Sequence of the second protein:
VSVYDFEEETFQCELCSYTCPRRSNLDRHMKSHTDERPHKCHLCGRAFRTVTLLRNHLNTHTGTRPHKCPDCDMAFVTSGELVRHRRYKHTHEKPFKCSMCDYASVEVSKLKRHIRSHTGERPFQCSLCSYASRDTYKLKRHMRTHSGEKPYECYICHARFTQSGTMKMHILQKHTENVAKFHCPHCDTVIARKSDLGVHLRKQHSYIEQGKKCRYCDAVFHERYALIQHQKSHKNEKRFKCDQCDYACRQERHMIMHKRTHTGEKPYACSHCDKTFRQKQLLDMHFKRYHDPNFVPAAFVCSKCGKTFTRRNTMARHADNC

These two protein chains interact to form a complex.

Interface contacts:
Residue Y300 in the first protein is in contact with residue F228 in the second protein (closest heavy-atom distance 4.3 Å).
Residue R301 in the first protein contacts residue F228 in the second protein (closest heavy-atom distance 3.2 Å).
Residue R301 in the first protein contacts residue E230 in the second protein (closest heavy-atom distance 4.9 Å).
Residue R373 in the first protein interacts with residue Y226 in the second protein (closest heavy-atom distance 3.2 Å).
Residue F374 in the first protein is in contact with residue Y226 in the second protein (closest heavy-atom distance 3.1 Å).
Residue D329 in the first protein contacts residue V225 in the second protein (closest heavy-atom distance 3.3 Å).
Residue W337 in the first protein contacts residue V225 in the second protein (closest heavy-atom distance 4.8 Å).
Residue G336 in the first protein contacts residue Y226 in the second protein (closest heavy-atom distance 3.1 Å).
Residue Y300 in the first protein interacts with residue E230 in the second protein (closest heavy-atom distance 3.6 Å).
Residue K333 in the first protein contacts residue V225 in the second protein (closest heavy-atom distance 4.6 Å).
Residue V297 in the first protein contacts residue E230 in the second protein (closest heavy-atom distance 4.1 Å).
Residue W337 in the first protein interacts with residue Y226 in the second protein (closest heavy-atom distance 3.2 Å).
Residue L332 in the first protein contacts residue Y226 in the second protein (closest heavy-atom distance 4.5 Å).
Residue W337 in the first protein is in contact with residue F228 in the second protein (closest heavy-atom distance 4.0 Å).
Residue K333 in the first protein contacts residue Y226 in the second protein (closest heavy-atom distance 3.5 Å).
Residue W337 in the first protein contacts residue D227 in the second protein (closest heavy-atom distance 4.9 Å).
Residue R373 in the first protein contacts residue V223 in the second protein (closest heavy-atom distance 3.4 Å).

Sequence of the first protein:
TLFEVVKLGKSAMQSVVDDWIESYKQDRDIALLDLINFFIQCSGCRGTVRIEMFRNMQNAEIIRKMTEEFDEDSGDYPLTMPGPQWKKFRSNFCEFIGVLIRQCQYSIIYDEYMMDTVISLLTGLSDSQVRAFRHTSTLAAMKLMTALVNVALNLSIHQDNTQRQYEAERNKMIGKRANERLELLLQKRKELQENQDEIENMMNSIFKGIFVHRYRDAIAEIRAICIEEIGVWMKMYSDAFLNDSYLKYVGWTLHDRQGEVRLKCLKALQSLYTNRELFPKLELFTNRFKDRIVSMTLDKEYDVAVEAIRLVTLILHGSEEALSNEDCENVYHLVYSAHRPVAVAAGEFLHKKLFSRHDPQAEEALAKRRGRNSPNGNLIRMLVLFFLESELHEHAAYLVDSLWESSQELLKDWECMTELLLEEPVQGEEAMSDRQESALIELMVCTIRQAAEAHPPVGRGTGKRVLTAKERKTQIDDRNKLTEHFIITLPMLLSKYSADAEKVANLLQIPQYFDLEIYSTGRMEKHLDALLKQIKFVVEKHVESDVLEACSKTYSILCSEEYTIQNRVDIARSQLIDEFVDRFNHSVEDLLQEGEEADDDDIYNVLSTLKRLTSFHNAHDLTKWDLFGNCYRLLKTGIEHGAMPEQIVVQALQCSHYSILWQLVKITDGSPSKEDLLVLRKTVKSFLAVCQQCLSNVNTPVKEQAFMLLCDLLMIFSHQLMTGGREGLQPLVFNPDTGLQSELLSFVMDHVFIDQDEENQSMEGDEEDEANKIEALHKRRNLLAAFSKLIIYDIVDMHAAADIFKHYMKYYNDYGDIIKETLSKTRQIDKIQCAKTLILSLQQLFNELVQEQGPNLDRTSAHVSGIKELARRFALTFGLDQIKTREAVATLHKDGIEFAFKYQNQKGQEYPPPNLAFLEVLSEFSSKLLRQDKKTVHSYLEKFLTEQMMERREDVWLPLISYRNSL